Sequence of the first protein:
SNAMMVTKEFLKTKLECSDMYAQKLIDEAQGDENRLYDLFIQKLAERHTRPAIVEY

This data describes a binding interaction between two proteins.

Residue-level contacts at the interface:
Residue S56 in the second protein is in contact with residue E55 in the first protein (closest heavy-atom distance 3.7 Å).
Residue I59 in the second protein is in contact with residue A52 in the first protein (closest heavy-atom distance 3.4 Å).
Residue H137 in the second protein contacts residue S18 in the first protein (closest heavy-atom distance 2.9 Å).
Residue K80 in the second protein is in contact with residue I53 in the first protein (closest heavy-atom distance 3.7 Å).
Residue E63 in the second protein is in contact with residue R50 in the first protein (closest heavy-atom distance 3.6 Å).
Residue S39 in the second protein is in contact with residue R50 in the first protein (closest heavy-atom distance 4.0 Å).
Residue F34 in the second protein interacts with residue E28 in the first protein (closest heavy-atom distance 3.7 Å).
Residue P33 in the second protein is in contact with residue E28 in the first protein (closest heavy-atom distance 3.6 Å).
Residue F77 in the second protein is in contact with residue I53 in the first protein (closest heavy-atom distance 3.6 Å).
Residue Y60 in the second protein is in contact with residue P51 in the first protein (closest heavy-atom distance 3.6 Å).
Residue F64 in the second protein is in contact with residue A52 in the first protein (closest heavy-atom distance 3.6 Å).
Residue G96 in the second protein contacts residue S18 in the first protein (closest heavy-atom distance 4.2 Å).
Residue E133 in the second protein interacts with residue K24 in the first protein (closest heavy-atom distance 3.2 Å).
Residue G96 in the second protein contacts residue Y21 in the first protein (closest heavy-atom distance 3.4 Å).
Residue I58 in the second protein interacts with residue Y56 in the first protein (closest heavy-atom distance 3.7 Å).
Residue D94 in the second protein is in contact with residue K43 in the first protein (closest heavy-atom distance 3.2 Å).
Residue S56 in the second protein interacts with residue V54 in the first protein (closest heavy-atom distance 4.2 Å).
Residue N47 in the second protein contacts residue Y56 in the first protein (closest heavy-atom distance 3.5 Å).
Residue I58 in the second protein is in contact with residue A52 in the first protein (closest heavy-atom distance 4.1 Å).
Residue E133 in the second protein interacts with residue M20 in the first protein (closest heavy-atom distance 3.1 Å).
Residue N128 in the second protein interacts with residue K24 in the first protein (closest heavy-atom distance 3.7 Å).
Residue E63 in the second protein contacts residue R47 in the first protein (closest heavy-atom distance 3.6 Å).
Residue F34 in the second protein is in contact with residue Y21 in the first protein (closest heavy-atom distance 3.5 Å).
Residue F34 in the second protein interacts with residue L39 in the first protein (closest heavy-atom distance 3.8 Å).
Residue H137 in the second protein interacts with residue M20 in the first protein (closest heavy-atom distance 3.1 Å).
Residue F129 in the second protein contacts residue K24 in the first protein (closest heavy-atom distance 3.5 Å).
Residue K80 in the second protein contacts residue E55 in the first protein (closest heavy-atom distance 3.9 Å).
Residue F64 in the second protein interacts with residue I53 in the first protein (closest heavy-atom distance 3.9 Å).
Residue R55 in the second protein interacts with residue Y56 in the first protein (closest heavy-atom distance 3.1 Å).
Residue F34 in the second protein interacts with residue L25 in the first protein (closest heavy-atom distance 3.5 Å).
Residue E63 in the second protein interacts with residue A52 in the first protein (closest heavy-atom distance 3.7 Å).
Residue Y60 in the second protein interacts with residue R50 in the first protein (closest heavy-atom distance 3.5 Å).
Residue N128 in the second protein is in contact with residue Y21 in the first protein (closest heavy-atom distance 3.4 Å).
Residue D93 in the second protein contacts residue R50 in the first protein (closest heavy-atom distance 2.8 Å).
Residue D94 in the second protein interacts with residue E46 in the first protein (closest heavy-atom distance 4.2 Å).
Residue F77 in the second protein interacts with residue A52 in the first protein (closest heavy-atom distance 3.8 Å).
Residue E63 in the second protein contacts residue P51 in the first protein (closest heavy-atom distance 4.2 Å).
Residue I58 in the second protein contacts residue V54 in the first protein (closest heavy-atom distance 2.9 Å).
Residue K50 in the second protein interacts with residue Y56 in the first protein (closest heavy-atom distance 3.9 Å).
Residue A97 in the second protein is in contact with residue R47 in the first protein (closest heavy-atom distance 2.4 Å).
Residue F129 in the second protein interacts with residue Y21 in the first protein (closest heavy-atom distance 3.5 Å).
Residue A97 in the second protein interacts with residue Y21 in the first protein (closest heavy-atom distance 3.6 Å).
Residue Y60 in the second protein interacts with residue A52 in the first protein (closest heavy-atom distance 2.9 Å).
Residue L81 in the second protein is in contact with residue I53 in the first protein (closest heavy-atom distance 3.9 Å).
Residue V84 in the second protein interacts with residue I53 in the first protein (closest heavy-atom distance 4.2 Å).
Residue P62 in the second protein interacts with residue R47 in the first protein (closest heavy-atom distance 3.5 Å).
Residue F34 in the second protein is in contact with residue K24 in the first protein (closest heavy-atom distance 3.7 Å).
Residue Y60 in the second protein interacts with residue E46 in the first protein (closest heavy-atom distance 3.7 Å).
Residue Y60 in the second protein interacts with residue R47 in the first protein (closest heavy-atom distance 3.3 Å).
Residue S56 in the second protein interacts with residue Y56 in the first protein (closest heavy-atom distance 2.7 Å).
Residue I58 in the second protein is in contact with residue R50 in the first protein (closest heavy-atom distance 4.0 Å).
Residue T57 in the second protein interacts with residue I53 in the first protein (closest heavy-atom distance 3.6 Å).
Residue H136 in the second protein interacts with residue M20 in the first protein (closest heavy-atom distance 3.2 Å).
Residue T57 in the second protein interacts with residue E55 in the first protein (closest heavy-atom distance 3.9 Å).
Residue I58 in the second protein contacts residue I53 in the first protein (closest heavy-atom distance 3.8 Å).
Residue A97 in the second protein interacts with residue C17 in the first protein (closest heavy-atom distance 4.2 Å).
Residue F129 in the second protein interacts with residue M20 in the first protein (closest heavy-atom distance 3.7 Å).
Residue T57 in the second protein contacts residue V54 in the first protein (closest heavy-atom distance 3.5 Å).
Residue A46 in the second protein is in contact with residue Y56 in the first protein (closest heavy-atom distance 3.8 Å).
Residue E99 in the second protein is in contact with residue E16 in the first protein (closest heavy-atom distance 3.4 Å).

Sequence of the second protein:
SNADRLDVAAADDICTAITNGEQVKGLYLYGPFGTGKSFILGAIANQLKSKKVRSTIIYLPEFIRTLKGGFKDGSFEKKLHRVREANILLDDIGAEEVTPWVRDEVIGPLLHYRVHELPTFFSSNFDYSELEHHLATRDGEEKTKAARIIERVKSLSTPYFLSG